Contacts between the two chains:
Residue H1213 in protein 2 contacts residue V52 in protein 1 (closest heavy-atom distance 3.9 Å).
Residue I1212 in protein 2 is in contact with residue D51 in protein 1 (closest heavy-atom distance 3.2 Å).
Residue R1136 in protein 2 interacts with residue E48 in protein 1 (closest heavy-atom distance 4.0 Å).
Residue Y1116 in protein 2 contacts residue K42 in protein 1 (closest heavy-atom distance 2.8 Å).
Residue S1114 in protein 2 interacts with residue P44 in protein 1 (closest heavy-atom distance 4.1 Å).
Residue M1185 in protein 2 interacts with residue V14 in protein 1 (closest heavy-atom distance 4.0 Å).
Residue P740 in protein 2 interacts with residue V52 in protein 1 (closest heavy-atom distance 4.2 Å).
Residue F1121 in protein 2 interacts with residue V14 in protein 1 (closest heavy-atom distance 3.8 Å).
Residue E1118 in protein 2 is in contact with residue T39 in protein 1 (closest heavy-atom distance 2.8 Å).
Residue I1214 in protein 2 interacts with residue V52 in protein 1 (closest heavy-atom distance 3.8 Å).
Residue R1136 in protein 2 interacts with residue K47 in protein 1 (closest heavy-atom distance 3.2 Å).
Residue F1121 in protein 2 is in contact with residue R36 in protein 1 (closest heavy-atom distance 2.3 Å).
Residue R1178 in protein 2 interacts with residue E16 in protein 1 (closest heavy-atom distance 3.2 Å).
Residue I1212 in protein 2 contacts residue D50 in protein 1 (closest heavy-atom distance 3.3 Å).
Residue V1120 in protein 2 contacts residue K37 in protein 1 (closest heavy-atom distance 3.5 Å).
Residue E1112 in protein 2 contacts residue P44 in protein 1 (closest heavy-atom distance 2.8 Å).
Residue I1117 in protein 2 is in contact with residue T39 in protein 1 (closest heavy-atom distance 3.1 Å).
Residue Y1116 in protein 2 interacts with residue N40 in protein 1 (closest heavy-atom distance 2.9 Å).
Residue S1184 in protein 2 contacts residue E16 in protein 1 (closest heavy-atom distance 3.4 Å).
Residue R1136 in protein 2 interacts with residue L46 in protein 1 (closest heavy-atom distance 2.9 Å).
Residue E1112 in protein 2 interacts with residue K45 in protein 1 (closest heavy-atom distance 2.8 Å).
Residue E1119 in protein 2 contacts residue T39 in protein 1 (closest heavy-atom distance 3.0 Å).
Residue L1139 in protein 2 is in contact with residue E48 in protein 1 (closest heavy-atom distance 4.0 Å).
Residue I1214 in protein 2 interacts with residue L53 in protein 1 (closest heavy-atom distance 3.2 Å).
Residue I1214 in protein 2 is in contact with residue G54 in protein 1 (closest heavy-atom distance 3.1 Å).
Residue C1126 in protein 2 interacts with residue E16 in protein 1 (closest heavy-atom distance 3.4 Å).
Residue K754 in protein 2 contacts residue A56 in protein 1 (closest heavy-atom distance 3.1 Å).
Residue D1125 in protein 2 interacts with residue E16 in protein 1 (closest heavy-atom distance 4.0 Å).
Residue K1131 in protein 2 interacts with residue N40 in protein 1 (closest heavy-atom distance 3.9 Å).
Residue G1111 in protein 2 interacts with residue P44 in protein 1 (closest heavy-atom distance 3.4 Å).
Residue D1124 in protein 2 is in contact with residue E16 in protein 1 (closest heavy-atom distance 3.4 Å).
Residue Y1186 in protein 2 is in contact with residue V14 in protein 1 (closest heavy-atom distance 3.2 Å).
Residue P1123 in protein 2 interacts with residue I34 in protein 1 (closest heavy-atom distance 3.3 Å).
Residue V1211 in protein 2 is in contact with residue V52 in protein 1 (closest heavy-atom distance 4.1 Å).
Residue R1136 in protein 2 interacts with residue K45 in protein 1 (closest heavy-atom distance 4.0 Å).
Residue L1140 in protein 2 is in contact with residue K47 in protein 1 (closest heavy-atom distance 3.8 Å).
Residue K1102 in protein 2 is in contact with residue V49 in protein 1 (closest heavy-atom distance 3.8 Å).
Residue Y1187 in protein 2 interacts with residue I13 in protein 1 (closest heavy-atom distance 3.2 Å).
Residue L1140 in protein 2 contacts residue E48 in protein 1 (closest heavy-atom distance 2.8 Å).
Residue Y1187 in protein 2 interacts with residue S24 in protein 1 (closest heavy-atom distance 3.8 Å).
Residue P740 in protein 2 is in contact with residue D50 in protein 1 (closest heavy-atom distance 3.7 Å).
Residue L1122 in protein 2 is in contact with residue R36 in protein 1 (closest heavy-atom distance 3.4 Å).
Residue Y1186 in protein 2 contacts residue L12 in protein 1 (closest heavy-atom distance 3.2 Å).
Residue H1213 in protein 2 is in contact with residue D51 in protein 1 (closest heavy-atom distance 3.9 Å).
Residue F1121 in protein 2 is in contact with residue H21 in protein 1 (closest heavy-atom distance 4.0 Å).
Residue I1214 in protein 2 interacts with residue D51 in protein 1 (closest heavy-atom distance 3.9 Å).
Residue I1117 in protein 2 is in contact with residue N40 in protein 1 (closest heavy-atom distance 2.7 Å).
Residue E1119 in protein 2 is in contact with residue K37 in protein 1 (closest heavy-atom distance 3.6 Å).
Residue F1121 in protein 2 is in contact with residue T35 in protein 1 (closest heavy-atom distance 3.9 Å).
Residue P1123 in protein 2 is in contact with residue R36 in protein 1 (closest heavy-atom distance 3.8 Å).
Residue Y1186 in protein 2 is in contact with residue I13 in protein 1 (closest heavy-atom distance 3.9 Å).
Residue I1212 in protein 2 contacts residue V52 in protein 1 (closest heavy-atom distance 2.8 Å).
Residue I1117 in protein 2 is in contact with residue R41 in protein 1 (closest heavy-atom distance 2.9 Å).
Residue E1112 in protein 2 is in contact with residue L46 in protein 1 (closest heavy-atom distance 2.8 Å).
Residue G1111 in protein 2 is in contact with residue Y43 in protein 1 (closest heavy-atom distance 4.1 Å).
Residue F1121 in protein 2 is in contact with residue K37 in protein 1 (closest heavy-atom distance 2.9 Å).
Residue E1118 in protein 2 interacts with residue N40 in protein 1 (closest heavy-atom distance 3.0 Å).
Residue L1140 in protein 2 is in contact with residue L46 in protein 1 (closest heavy-atom distance 3.2 Å).
Residue M1185 in protein 2 contacts residue E16 in protein 1 (closest heavy-atom distance 2.8 Å).
Residue V1120 in protein 2 interacts with residue R36 in protein 1 (closest heavy-atom distance 3.8 Å).

This data describes a binding interaction between two proteins.

Sequence of protein 1:
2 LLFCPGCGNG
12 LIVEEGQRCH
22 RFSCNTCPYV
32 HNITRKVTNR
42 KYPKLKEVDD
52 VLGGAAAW

Sequence of protein 2:
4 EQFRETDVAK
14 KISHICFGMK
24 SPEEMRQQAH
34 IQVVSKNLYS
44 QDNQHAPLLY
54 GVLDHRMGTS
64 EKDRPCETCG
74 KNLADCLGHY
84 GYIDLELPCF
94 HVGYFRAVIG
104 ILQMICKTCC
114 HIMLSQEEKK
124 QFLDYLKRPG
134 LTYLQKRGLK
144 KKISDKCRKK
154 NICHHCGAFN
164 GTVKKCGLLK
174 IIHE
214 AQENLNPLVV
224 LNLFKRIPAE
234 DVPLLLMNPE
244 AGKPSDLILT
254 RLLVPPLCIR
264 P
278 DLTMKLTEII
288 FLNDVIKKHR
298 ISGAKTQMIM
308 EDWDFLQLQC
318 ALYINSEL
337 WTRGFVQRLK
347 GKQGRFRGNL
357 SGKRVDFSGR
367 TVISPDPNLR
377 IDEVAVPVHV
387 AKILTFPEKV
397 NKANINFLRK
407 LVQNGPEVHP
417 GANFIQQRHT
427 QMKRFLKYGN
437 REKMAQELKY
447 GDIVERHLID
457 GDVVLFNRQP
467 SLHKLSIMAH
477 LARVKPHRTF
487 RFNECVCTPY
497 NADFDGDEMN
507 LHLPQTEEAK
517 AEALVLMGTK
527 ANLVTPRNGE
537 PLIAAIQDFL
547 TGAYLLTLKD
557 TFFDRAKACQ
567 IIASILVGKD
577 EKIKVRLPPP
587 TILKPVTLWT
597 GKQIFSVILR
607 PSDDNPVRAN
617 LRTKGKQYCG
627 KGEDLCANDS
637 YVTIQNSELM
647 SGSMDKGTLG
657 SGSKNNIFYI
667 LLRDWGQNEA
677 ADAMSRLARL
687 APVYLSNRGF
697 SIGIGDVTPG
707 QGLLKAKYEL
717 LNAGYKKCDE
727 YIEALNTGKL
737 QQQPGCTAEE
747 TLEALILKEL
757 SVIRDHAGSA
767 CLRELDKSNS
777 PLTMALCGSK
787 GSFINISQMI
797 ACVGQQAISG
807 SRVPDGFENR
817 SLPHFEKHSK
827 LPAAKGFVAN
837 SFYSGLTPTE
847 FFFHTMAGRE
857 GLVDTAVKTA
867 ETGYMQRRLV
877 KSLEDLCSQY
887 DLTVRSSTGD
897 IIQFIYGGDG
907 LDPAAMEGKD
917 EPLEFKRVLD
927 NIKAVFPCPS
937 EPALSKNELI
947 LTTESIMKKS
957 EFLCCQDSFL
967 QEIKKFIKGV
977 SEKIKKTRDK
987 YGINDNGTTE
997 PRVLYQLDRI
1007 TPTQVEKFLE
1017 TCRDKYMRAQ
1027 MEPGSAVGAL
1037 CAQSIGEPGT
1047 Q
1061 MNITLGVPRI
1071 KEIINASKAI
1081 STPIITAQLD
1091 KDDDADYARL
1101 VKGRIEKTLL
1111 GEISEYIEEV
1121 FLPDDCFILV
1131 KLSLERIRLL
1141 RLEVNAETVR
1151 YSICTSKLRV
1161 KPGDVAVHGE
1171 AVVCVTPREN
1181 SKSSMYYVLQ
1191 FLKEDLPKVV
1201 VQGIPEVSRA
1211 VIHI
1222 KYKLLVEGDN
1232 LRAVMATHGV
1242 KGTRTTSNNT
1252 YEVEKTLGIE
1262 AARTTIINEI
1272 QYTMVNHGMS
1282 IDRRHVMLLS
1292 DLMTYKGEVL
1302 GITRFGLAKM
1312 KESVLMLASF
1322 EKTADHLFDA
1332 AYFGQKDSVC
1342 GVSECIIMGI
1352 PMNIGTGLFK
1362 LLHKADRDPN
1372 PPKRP